Interface contacts:
Residue L133 in the second protein contacts residue V108 in the first protein (closest heavy-atom distance 2.9 Å).
Residue Y106 in the second protein is in contact with residue L133 in the first protein (closest heavy-atom distance 3.4 Å).
Residue N129 in the second protein is in contact with residue C112 in the first protein (closest heavy-atom distance 2.9 Å).
Residue Q139 in the second protein is in contact with residue L72 in the first protein (closest heavy-atom distance 3.4 Å).
Residue D109 in the second protein interacts with residue F132 in the first protein (closest heavy-atom distance 3.5 Å).
Residue Q139 in the second protein is in contact with residue Y106 in the first protein (closest heavy-atom distance 3.1 Å).
Residue Y106 in the second protein contacts residue Q139 in the first protein (closest heavy-atom distance 3.1 Å).
Residue V108 in the second protein contacts residue L133 in the first protein (closest heavy-atom distance 2.9 Å).
Residue D109 in the second protein interacts with residue R134 in the first protein (closest heavy-atom distance 2.9 Å).
Residue K126 in the second protein contacts residue A130 in the first protein (closest heavy-atom distance 3.4 Å).
Residue Y106 in the second protein is in contact with residue Y136 in the first protein (closest heavy-atom distance 3.4 Å).
Residue F132 in the second protein interacts with residue V108 in the first protein (closest heavy-atom distance 3.2 Å).
Residue L133 in the second protein contacts residue Y106 in the first protein (closest heavy-atom distance 3.4 Å).
Residue D109 in the second protein contacts residue S111 in the first protein (closest heavy-atom distance 2.6 Å).
Residue A130 in the second protein interacts with residue N129 in the first protein (closest heavy-atom distance 3.4 Å).
Residue N129 in the second protein contacts residue A130 in the first protein (closest heavy-atom distance 3.4 Å).
Residue A130 in the second protein interacts with residue K126 in the first protein (closest heavy-atom distance 3.4 Å).
Residue I71 in the second protein interacts with residue G141 in the first protein (closest heavy-atom distance 3.3 Å).
Residue F132 in the second protein contacts residue K126 in the first protein (closest heavy-atom distance 2.9 Å).
Residue K126 in the second protein contacts residue F132 in the first protein (closest heavy-atom distance 2.9 Å).
Residue D114 in the second protein contacts residue N129 in the first protein (closest heavy-atom distance 2.8 Å).
Residue A130 in the second protein contacts residue A128 in the first protein (closest heavy-atom distance 2.8 Å).
Residue N129 in the second protein contacts residue D113 in the first protein (closest heavy-atom distance 3.3 Å).
Residue R127 in the second protein is in contact with residue N129 in the first protein (closest heavy-atom distance 2.9 Å).
Residue R135 in the second protein is in contact with residue L105 in the first protein (closest heavy-atom distance 2.9 Å).
Residue D104 in the second protein interacts with residue N138 in the first protein (closest heavy-atom distance 2.9 Å).
Residue F132 in the second protein interacts with residue D109 in the first protein (closest heavy-atom distance 3.5 Å).
Residue L110 in the second protein contacts residue A130 in the first protein (closest heavy-atom distance 3.2 Å).
Residue R46 in the second protein is in contact with residue D69 in the first protein (closest heavy-atom distance 2.9 Å).
Residue I142 in the second protein contacts residue I71 in the first protein (closest heavy-atom distance 2.9 Å).
Residue G103 in the second protein interacts with residue R135 in the first protein (closest heavy-atom distance 3.1 Å).
Residue Y106 in the second protein interacts with residue R134 in the first protein (closest heavy-atom distance 3.2 Å).
Residue Y136 in the second protein interacts with residue Y106 in the first protein (closest heavy-atom distance 3.4 Å).
Residue N129 in the second protein interacts with residue D114 in the first protein (closest heavy-atom distance 2.8 Å).
Residue R135 in the second protein interacts with residue Y106 in the first protein (closest heavy-atom distance 2.9 Å).
Residue N138 in the second protein is in contact with residue D104 in the first protein (closest heavy-atom distance 2.9 Å).
Residue S111 in the second protein contacts residue D109 in the first protein (closest heavy-atom distance 2.6 Å).
Residue A128 in the second protein contacts residue A130 in the first protein (closest heavy-atom distance 2.8 Å).
Residue S75 in the second protein interacts with residue S75 in the first protein (closest heavy-atom distance 2.8 Å).
Residue L105 in the second protein is in contact with residue R135 in the first protein (closest heavy-atom distance 2.9 Å).
Residue D113 in the second protein interacts with residue N129 in the first protein (closest heavy-atom distance 3.3 Å).
Residue A130 in the second protein is in contact with residue R127 in the first protein (closest heavy-atom distance 3.3 Å).
Residue I71 in the second protein is in contact with residue I142 in the first protein (closest heavy-atom distance 2.9 Å).
Residue L125 in the second protein interacts with residue F132 in the first protein (closest heavy-atom distance 3.4 Å).
Residue S111 in the second protein interacts with residue N129 in the first protein (closest heavy-atom distance 3.3 Å).
Residue R134 in the second protein contacts residue D109 in the first protein (closest heavy-atom distance 2.9 Å).
Residue G141 in the second protein contacts residue I71 in the first protein (closest heavy-atom distance 3.3 Å).
Residue C112 in the second protein is in contact with residue N129 in the first protein (closest heavy-atom distance 2.9 Å).
Residue D69 in the second protein is in contact with residue R46 in the first protein (closest heavy-atom distance 2.9 Å).
Residue V108 in the second protein interacts with residue F132 in the first protein (closest heavy-atom distance 3.2 Å).
Residue L72 in the second protein is in contact with residue Q139 in the first protein (closest heavy-atom distance 3.4 Å).
Residue F132 in the second protein contacts residue L125 in the first protein (closest heavy-atom distance 3.4 Å).
Residue R134 in the second protein interacts with residue Y106 in the first protein (closest heavy-atom distance 3.2 Å).
Residue A130 in the second protein contacts residue A130 in the first protein (closest heavy-atom distance 3.4 Å).
Residue A130 in the second protein contacts residue L110 in the first protein (closest heavy-atom distance 3.2 Å).
Residue Y106 in the second protein interacts with residue R135 in the first protein (closest heavy-atom distance 2.9 Å).
Residue R127 in the second protein is in contact with residue A130 in the first protein (closest heavy-atom distance 3.3 Å).
Residue N129 in the second protein contacts residue S111 in the first protein (closest heavy-atom distance 3.3 Å).
Residue R135 in the second protein contacts residue G103 in the first protein (closest heavy-atom distance 3.1 Å).
Residue N129 in the second protein is in contact with residue R127 in the first protein (closest heavy-atom distance 2.9 Å).

Sequence of the second protein:
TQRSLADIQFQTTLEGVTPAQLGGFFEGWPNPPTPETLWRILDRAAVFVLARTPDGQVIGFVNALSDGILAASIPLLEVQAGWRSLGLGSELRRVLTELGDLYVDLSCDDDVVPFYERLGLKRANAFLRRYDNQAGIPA

Sequence of the first protein:
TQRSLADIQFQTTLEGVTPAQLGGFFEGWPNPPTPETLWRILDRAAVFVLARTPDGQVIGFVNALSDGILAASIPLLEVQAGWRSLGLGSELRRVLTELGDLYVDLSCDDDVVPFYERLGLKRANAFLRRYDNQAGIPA

The following describes two proteins that form a bound complex.